These two protein chains interact to form a complex.

Sequence of chain A:
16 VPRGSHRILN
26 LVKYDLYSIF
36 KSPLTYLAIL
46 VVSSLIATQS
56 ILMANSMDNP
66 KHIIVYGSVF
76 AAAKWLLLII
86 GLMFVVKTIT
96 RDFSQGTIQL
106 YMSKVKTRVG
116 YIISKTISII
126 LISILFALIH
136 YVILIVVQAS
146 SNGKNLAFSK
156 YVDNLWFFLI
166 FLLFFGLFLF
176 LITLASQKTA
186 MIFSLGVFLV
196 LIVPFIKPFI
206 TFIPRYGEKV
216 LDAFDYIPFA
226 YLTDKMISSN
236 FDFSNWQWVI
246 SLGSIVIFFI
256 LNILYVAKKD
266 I

Interface contacts:
Residue I205 in chain B interacts with residue Q54 in chain A (closest heavy-atom distance 4.3 Å).
Residue S189 in chain B is in contact with residue V192 in chain A (closest heavy-atom distance 3.6 Å).
Residue F204 in chain B is in contact with residue W80 in chain A (closest heavy-atom distance 4.7 Å).
Residue F207 in chain B contacts residue M62 in chain A (closest heavy-atom distance 4.1 Å).
Residue M58 in chain B contacts residue I208 in chain A (closest heavy-atom distance 3.5 Å).
Residue L196 in chain B interacts with residue L196 in chain A (closest heavy-atom distance 3.5 Å).
Residue M58 in chain B contacts residue R210 in chain A (closest heavy-atom distance 4.3 Å).
Residue Y211 in chain B is in contact with residue L57 in chain A (closest heavy-atom distance 4.3 Å).
Residue F200 in chain B interacts with residue I232 in chain A (closest heavy-atom distance 4.0 Å).
Residue M62 in chain B contacts residue F207 in chain A (closest heavy-atom distance 4.1 Å).
Residue M88 in chain B contacts residue S189 in chain A (closest heavy-atom distance 4.9 Å).
Residue S189 in chain B interacts with residue M88 in chain A (closest heavy-atom distance 4.9 Å).
Residue L196 in chain B contacts residue I197 in chain A (closest heavy-atom distance 3.7 Å).
Residue I208 in chain B is in contact with residue Q54 in chain A (closest heavy-atom distance 4.1 Å).
Residue V192 in chain B contacts residue V192 in chain A (closest heavy-atom distance 3.8 Å).
Residue F188 in chain B contacts residue M186 in chain A (closest heavy-atom distance 3.6 Å).
Residue P209 in chain B contacts residue M62 in chain A (closest heavy-atom distance 3.4 Å).
Residue F200 in chain B is in contact with residue P199 in chain A (closest heavy-atom distance 3.8 Å).
Residue R210 in chain B interacts with residue M58 in chain A (closest heavy-atom distance 4.3 Å).
Residue R210 in chain B interacts with residue M62 in chain A (closest heavy-atom distance 3.4 Å).
Residue S189 in chain B interacts with residue F188 in chain A (closest heavy-atom distance 4.5 Å).
Residue A185 in chain B interacts with residue A185 in chain A (closest heavy-atom distance 4.2 Å).
Residue M62 in chain B contacts residue P209 in chain A (closest heavy-atom distance 3.4 Å).
Residue P199 in chain B is in contact with residue F200 in chain A (closest heavy-atom distance 3.8 Å).
Residue W80 in chain B interacts with residue I197 in chain A (closest heavy-atom distance 4.8 Å).
Residue M58 in chain B is in contact with residue P209 in chain A (closest heavy-atom distance 3.5 Å).
Residue F193 in chain B is in contact with residue L196 in chain A (closest heavy-atom distance 3.8 Å).
Residue I197 in chain B contacts residue L196 in chain A (closest heavy-atom distance 3.7 Å).
Residue V192 in chain B interacts with residue S189 in chain A (closest heavy-atom distance 3.6 Å).
Residue A77 in chain B is in contact with residue F204 in chain A (closest heavy-atom distance 4.7 Å).
Residue L57 in chain B interacts with residue Y211 in chain A (closest heavy-atom distance 4.3 Å).
Residue F188 in chain B contacts residue S189 in chain A (closest heavy-atom distance 4.5 Å).
Residue I208 in chain B interacts with residue M62 in chain A (closest heavy-atom distance 3.4 Å).
Residue I197 in chain B interacts with residue W80 in chain A (closest heavy-atom distance 4.8 Å).
Residue I232 in chain B is in contact with residue F200 in chain A (closest heavy-atom distance 4.0 Å).
Residue L196 in chain B interacts with residue F200 in chain A (closest heavy-atom distance 4.5 Å).
Residue W80 in chain B is in contact with residue F200 in chain A (closest heavy-atom distance 3.3 Å).
Residue R210 in chain B contacts residue S61 in chain A (closest heavy-atom distance 4.2 Å).
Residue I208 in chain B contacts residue M58 in chain A (closest heavy-atom distance 3.5 Å).
Residue S61 in chain B is in contact with residue R210 in chain A (closest heavy-atom distance 4.2 Å).
Residue V192 in chain B contacts residue F193 in chain A (closest heavy-atom distance 3.7 Å).
Residue Q54 in chain B interacts with residue I208 in chain A (closest heavy-atom distance 4.1 Å).
Residue F193 in chain B is in contact with residue V192 in chain A (closest heavy-atom distance 3.7 Å).
Residue I232 in chain B is in contact with residue F204 in chain A (closest heavy-atom distance 4.0 Å).
Residue Q54 in chain B interacts with residue I205 in chain A (closest heavy-atom distance 4.3 Å).
Residue P209 in chain B contacts residue M58 in chain A (closest heavy-atom distance 3.5 Å).
Residue F204 in chain B is in contact with residue I232 in chain A (closest heavy-atom distance 4.0 Å).
Residue A185 in chain B interacts with residue F188 in chain A (closest heavy-atom distance 3.9 Å).
Residue M62 in chain B is in contact with residue R210 in chain A (closest heavy-atom distance 3.4 Å).
Residue F200 in chain B interacts with residue L196 in chain A (closest heavy-atom distance 4.5 Å).
Residue L57 in chain B interacts with residue R210 in chain A (closest heavy-atom distance 2.5 Å).
Residue F204 in chain B contacts residue A77 in chain A (closest heavy-atom distance 4.7 Å).
Residue S189 in chain B contacts residue S189 in chain A (closest heavy-atom distance 4.8 Å).
Residue F188 in chain B interacts with residue A185 in chain A (closest heavy-atom distance 3.9 Å).
Residue F200 in chain B interacts with residue W80 in chain A (closest heavy-atom distance 3.3 Å).
Residue R210 in chain B is in contact with residue L57 in chain A (closest heavy-atom distance 2.5 Å).
Residue M62 in chain B interacts with residue I208 in chain A (closest heavy-atom distance 3.4 Å).
Residue W80 in chain B is in contact with residue F204 in chain A (closest heavy-atom distance 4.7 Å).
Residue L196 in chain B is in contact with residue F193 in chain A (closest heavy-atom distance 3.8 Å).
Residue M186 in chain B interacts with residue F188 in chain A (closest heavy-atom distance 3.6 Å).

Sequence of chain B:
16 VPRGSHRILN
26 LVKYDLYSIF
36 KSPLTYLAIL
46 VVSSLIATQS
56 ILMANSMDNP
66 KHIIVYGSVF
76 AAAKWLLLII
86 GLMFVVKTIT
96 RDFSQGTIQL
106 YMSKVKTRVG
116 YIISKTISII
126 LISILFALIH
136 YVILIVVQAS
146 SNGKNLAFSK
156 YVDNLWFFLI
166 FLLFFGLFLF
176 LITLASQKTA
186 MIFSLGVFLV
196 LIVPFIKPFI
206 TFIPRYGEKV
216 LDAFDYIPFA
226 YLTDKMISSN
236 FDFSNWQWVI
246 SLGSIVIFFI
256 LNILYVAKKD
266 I